Sequence of protein 2:
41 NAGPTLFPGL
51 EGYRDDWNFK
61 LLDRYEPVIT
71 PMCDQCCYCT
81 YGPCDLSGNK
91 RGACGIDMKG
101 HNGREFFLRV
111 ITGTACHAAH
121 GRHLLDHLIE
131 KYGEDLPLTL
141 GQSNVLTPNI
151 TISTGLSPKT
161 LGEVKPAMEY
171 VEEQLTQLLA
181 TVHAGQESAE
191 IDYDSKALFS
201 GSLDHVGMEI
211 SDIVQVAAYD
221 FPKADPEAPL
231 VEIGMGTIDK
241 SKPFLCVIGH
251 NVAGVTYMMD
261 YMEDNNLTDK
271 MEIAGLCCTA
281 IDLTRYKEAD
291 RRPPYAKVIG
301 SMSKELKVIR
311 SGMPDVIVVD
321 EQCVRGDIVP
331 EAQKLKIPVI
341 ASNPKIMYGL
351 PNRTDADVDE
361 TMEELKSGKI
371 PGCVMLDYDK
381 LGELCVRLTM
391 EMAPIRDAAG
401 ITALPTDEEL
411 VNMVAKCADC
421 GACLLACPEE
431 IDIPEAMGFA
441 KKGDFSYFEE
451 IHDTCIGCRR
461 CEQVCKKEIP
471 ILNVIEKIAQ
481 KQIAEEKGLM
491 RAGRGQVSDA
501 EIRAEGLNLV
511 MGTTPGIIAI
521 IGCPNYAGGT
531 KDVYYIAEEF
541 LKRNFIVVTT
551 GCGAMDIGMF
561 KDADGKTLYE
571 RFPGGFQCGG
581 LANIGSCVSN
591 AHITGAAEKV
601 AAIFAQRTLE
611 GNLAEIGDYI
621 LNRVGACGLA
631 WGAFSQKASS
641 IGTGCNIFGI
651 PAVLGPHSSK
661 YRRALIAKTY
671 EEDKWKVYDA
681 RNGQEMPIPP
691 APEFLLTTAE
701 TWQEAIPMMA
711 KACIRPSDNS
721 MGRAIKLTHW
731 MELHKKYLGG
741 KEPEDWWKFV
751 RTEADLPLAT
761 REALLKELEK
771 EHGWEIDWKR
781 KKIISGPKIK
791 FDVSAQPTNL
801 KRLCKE

Interface contacts:
Residue E430 in protein 2 interacts with residue K117 in protein 1 (closest heavy-atom distance 3.1 Å).
Residue Y670 in protein 2 is in contact with residue P100 in protein 1 (closest heavy-atom distance 3.5 Å).
Residue K668 in protein 2 is in contact with residue D96 in protein 1 (closest heavy-atom distance 3.0 Å).
Residue Y670 in protein 2 is in contact with residue W99 in protein 1 (closest heavy-atom distance 3.4 Å).
Residue P71 in protein 2 contacts residue S126 in protein 1 (closest heavy-atom distance 2.8 Å).
Residue L738 in protein 2 contacts residue L72 in protein 1 (closest heavy-atom distance 3.3 Å).
Residue L738 in protein 2 is in contact with residue S70 in protein 1 (closest heavy-atom distance 3.5 Å).
Residue G739 in protein 2 contacts residue A76 in protein 1 (closest heavy-atom distance 3.3 Å).
Residue T669 in protein 2 is in contact with residue Y93 in protein 1 (closest heavy-atom distance 2.9 Å).
Residue S659 in protein 2 contacts residue Q123 in protein 1 (closest heavy-atom distance 2.9 Å).
Residue T701 in protein 2 contacts residue T43 in protein 1 (closest heavy-atom distance 3.6 Å).
Residue M708 in protein 2 interacts with residue Y84 in protein 1 (closest heavy-atom distance 3.6 Å).
Residue A426 in protein 2 contacts residue F11 in protein 1 (closest heavy-atom distance 3.5 Å).
Residue L425 in protein 2 interacts with residue K118 in protein 1 (closest heavy-atom distance 3.7 Å).
Residue T698 in protein 2 contacts residue H88 in protein 1 (closest heavy-atom distance 2.8 Å).
Residue E430 in protein 2 is in contact with residue F119 in protein 1 (closest heavy-atom distance 2.9 Å).
Residue L738 in protein 2 interacts with residue G69 in protein 1 (closest heavy-atom distance 3.4 Å).
Residue E704 in protein 2 contacts residue N86 in protein 1 (closest heavy-atom distance 3.1 Å).
Residue D432 in protein 2 contacts residue R141 in protein 1 (closest heavy-atom distance 2.8 Å).
Residue D74 in protein 2 is in contact with residue Y14 in protein 1 (closest heavy-atom distance 2.7 Å).
Residue A667 in protein 2 interacts with residue Y93 in protein 1 (closest heavy-atom distance 2.7 Å).
Residue T70 in protein 2 is in contact with residue Q123 in protein 1 (closest heavy-atom distance 3.0 Å).
Residue E700 in protein 2 interacts with residue L44 in protein 1 (closest heavy-atom distance 2.9 Å).
Residue V68 in protein 2 is in contact with residue F92 in protein 1 (closest heavy-atom distance 3.5 Å).
Residue E430 in protein 2 contacts residue K118 in protein 1 (closest heavy-atom distance 2.6 Å).
Residue P656 in protein 2 is in contact with residue Y120 in protein 1 (closest heavy-atom distance 3.4 Å).
Residue R460 in protein 2 contacts residue F11 in protein 1 (closest heavy-atom distance 3.3 Å).
Residue D74 in protein 2 contacts residue K129 in protein 1 (closest heavy-atom distance 2.8 Å).
Residue E700 in protein 2 is in contact with residue G69 in protein 1 (closest heavy-atom distance 3.3 Å).
Residue S87 in protein 2 contacts residue N130 in protein 1 (closest heavy-atom distance 3.3 Å).
Residue E693 in protein 2 contacts residue M89 in protein 1 (closest heavy-atom distance 3.4 Å).
Residue P71 in protein 2 is in contact with residue Y14 in protein 1 (closest heavy-atom distance 3.3 Å).
Residue E700 in protein 2 contacts residue T43 in protein 1 (closest heavy-atom distance 2.8 Å).
Residue D74 in protein 2 interacts with residue N130 in protein 1 (closest heavy-atom distance 3.4 Å).
Residue T697 in protein 2 contacts residue H88 in protein 1 (closest heavy-atom distance 3.7 Å).
Residue K660 in protein 2 contacts residue Q123 in protein 1 (closest heavy-atom distance 3.6 Å).
Residue M72 in protein 2 is in contact with residue Y14 in protein 1 (closest heavy-atom distance 3.3 Å).
Residue G739 in protein 2 is in contact with residue L72 in protein 1 (closest heavy-atom distance 3.7 Å).
Residue S87 in protein 2 contacts residue N17 in protein 1 (closest heavy-atom distance 2.9 Å).
Residue A664 in protein 2 interacts with residue H88 in protein 1 (closest heavy-atom distance 3.4 Å).
Residue Y670 in protein 2 interacts with residue D96 in protein 1 (closest heavy-atom distance 2.7 Å).
Residue E704 in protein 2 is in contact with residue Y84 in protein 1 (closest heavy-atom distance 2.7 Å).
Residue C73 in protein 2 contacts residue Y14 in protein 1 (closest heavy-atom distance 3.6 Å).
Residue T698 in protein 2 contacts residue N86 in protein 1 (closest heavy-atom distance 2.9 Å).
Residue E435 in protein 2 contacts residue K156 in protein 1 (closest heavy-atom distance 2.9 Å).
Residue P71 in protein 2 contacts residue Q123 in protein 1 (closest heavy-atom distance 3.3 Å).
Residue E429 in protein 2 is in contact with residue K117 in protein 1 (closest heavy-atom distance 3.4 Å).
Residue Y670 in protein 2 contacts residue Y93 in protein 1 (closest heavy-atom distance 3.4 Å).
Residue E704 in protein 2 contacts residue G69 in protein 1 (closest heavy-atom distance 3.3 Å).
Residue I69 in protein 2 is in contact with residue F131 in protein 1 (closest heavy-atom distance 3.3 Å).
Residue M72 in protein 2 interacts with residue Q123 in protein 1 (closest heavy-atom distance 3.1 Å).
Residue G88 in protein 2 contacts residue N130 in protein 1 (closest heavy-atom distance 2.9 Å).
Residue K668 in protein 2 is in contact with residue Y93 in protein 1 (closest heavy-atom distance 3.3 Å).
Residue H657 in protein 2 interacts with residue F119 in protein 1 (closest heavy-atom distance 3.4 Å).
Residue T701 in protein 2 contacts residue S70 in protein 1 (closest heavy-atom distance 2.8 Å).
Residue L425 in protein 2 contacts residue F11 in protein 1 (closest heavy-atom distance 3.3 Å).
Residue T698 in protein 2 contacts residue Y120 in protein 1 (closest heavy-atom distance 2.9 Å).
Residue I69 in protein 2 contacts residue A127 in protein 1 (closest heavy-atom distance 3.6 Å).
Residue I666 in protein 2 contacts residue F92 in protein 1 (closest heavy-atom distance 3.5 Å).
Residue M98 in protein 2 is in contact with residue N130 in protein 1 (closest heavy-atom distance 3.3 Å).

Sequence of protein 1:
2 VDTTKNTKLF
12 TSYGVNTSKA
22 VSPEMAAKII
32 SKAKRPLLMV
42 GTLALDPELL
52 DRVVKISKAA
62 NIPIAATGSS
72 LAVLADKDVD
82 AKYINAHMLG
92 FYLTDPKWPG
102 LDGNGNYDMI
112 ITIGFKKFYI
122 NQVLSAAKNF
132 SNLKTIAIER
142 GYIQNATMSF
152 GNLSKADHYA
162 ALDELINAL

This data describes a binding interaction between two proteins.